Interface contacts:
Residue L75 in protein 2 is in contact with residue H6 in protein 1 (closest heavy-atom distance 4.4 Å).
Residue L242 in protein 2 is in contact with residue L5 in protein 1 (closest heavy-atom distance 4.6 Å).
Residue M246 in protein 2 contacts residue L5 in protein 1 (closest heavy-atom distance 3.9 Å).
Residue F70 in protein 2 interacts with residue L9 in protein 1 (closest heavy-atom distance 4.2 Å).
Residue E83 in protein 2 contacts residue L5 in protein 1 (closest heavy-atom distance 3.7 Å).
Residue V79 in protein 2 is in contact with residue L5 in protein 1 (closest heavy-atom distance 3.7 Å).
Residue K65 in protein 2 contacts residue L9 in protein 1 (closest heavy-atom distance 3.4 Å).
Residue L242 in protein 2 is in contact with residue L8 in protein 1 (closest heavy-atom distance 4.3 Å).
Residue Q78 in protein 2 is in contact with residue L9 in protein 1 (closest heavy-atom distance 4.1 Å).
Residue L242 in protein 2 interacts with residue I4 in protein 1 (closest heavy-atom distance 3.9 Å).
Residue V58 in protein 2 is in contact with residue L8 in protein 1 (closest heavy-atom distance 4.6 Å).
Residue L82 in protein 2 interacts with residue L9 in protein 1 (closest heavy-atom distance 3.7 Å).
Residue L75 in protein 2 is in contact with residue L9 in protein 1 (closest heavy-atom distance 3.8 Å).
Residue K65 in protein 2 is in contact with residue L8 in protein 1 (closest heavy-atom distance 3.3 Å).
Residue V79 in protein 2 is in contact with residue H6 in protein 1 (closest heavy-atom distance 3.4 Å).
Residue K65 in protein 2 contacts residue Q10 in protein 1 (closest heavy-atom distance 4.9 Å).
Residue L82 in protein 2 is in contact with residue L5 in protein 1 (closest heavy-atom distance 4.3 Å).
Residue V79 in protein 2 interacts with residue L9 in protein 1 (closest heavy-atom distance 3.7 Å).
Residue I61 in protein 2 contacts residue L9 in protein 1 (closest heavy-atom distance 3.6 Å).
Residue K65 in protein 2 is in contact with residue D11 in protein 1 (closest heavy-atom distance 3.7 Å).
Residue I61 in protein 2 interacts with residue L5 in protein 1 (closest heavy-atom distance 3.7 Å).
Residue I61 in protein 2 is in contact with residue L8 in protein 1 (closest heavy-atom distance 4.0 Å).

Sequence of protein 1:
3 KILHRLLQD

Sequence of protein 2:
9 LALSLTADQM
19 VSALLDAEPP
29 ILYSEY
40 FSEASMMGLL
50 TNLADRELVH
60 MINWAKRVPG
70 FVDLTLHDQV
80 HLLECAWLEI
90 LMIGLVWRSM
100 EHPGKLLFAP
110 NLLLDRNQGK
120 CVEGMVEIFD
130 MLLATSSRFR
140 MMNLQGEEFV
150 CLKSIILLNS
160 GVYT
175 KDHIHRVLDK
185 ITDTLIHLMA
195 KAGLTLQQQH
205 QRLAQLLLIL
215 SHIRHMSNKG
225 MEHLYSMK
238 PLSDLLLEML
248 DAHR

The following describes two proteins that form a bound complex.